Interface contacts:
Residue L114 in the first protein is in contact with residue G18 in the second protein (closest heavy-atom distance 3.9 Å).
Residue F103 in the first protein contacts residue A107 in the second protein (closest heavy-atom distance 4.8 Å).
Residue Y101 in the first protein is in contact with residue Q140 in the second protein (closest heavy-atom distance 3.4 Å).
Residue Y122 in the first protein interacts with residue N136 in the second protein (closest heavy-atom distance 4.4 Å).
Residue Y101 in the first protein contacts residue R138 in the second protein (closest heavy-atom distance 3.6 Å).
Residue T104 in the first protein contacts residue Y109 in the second protein (closest heavy-atom distance 4.1 Å).
Residue F103 in the first protein contacts residue Y109 in the second protein (closest heavy-atom distance 4.6 Å).
Residue T107 in the first protein is in contact with residue R15 in the second protein (closest heavy-atom distance 4.3 Å).
Residue R102 in the first protein is in contact with residue Q140 in the second protein (closest heavy-atom distance 4.7 Å).
Residue Y101 in the first protein interacts with residue F139 in the second protein (closest heavy-atom distance 3.4 Å).
Residue P106 in the first protein is in contact with residue R15 in the second protein (closest heavy-atom distance 3.3 Å).
Residue D110 in the first protein contacts residue R15 in the second protein (closest heavy-atom distance 4.4 Å).
Residue Y111 in the first protein interacts with residue R15 in the second protein (closest heavy-atom distance 4.2 Å).
Residue P120 in the first protein is in contact with residue Q111 in the second protein (closest heavy-atom distance 4.2 Å).
Residue P106 in the first protein contacts residue D22 in the second protein (closest heavy-atom distance 4.6 Å).
Residue P106 in the first protein contacts residue P147 in the second protein (closest heavy-atom distance 4.0 Å).
Residue Q105 in the first protein is in contact with residue F143 in the second protein (closest heavy-atom distance 3.3 Å).
Residue Q105 in the first protein interacts with residue T145 in the second protein (closest heavy-atom distance 3.1 Å).
Residue P106 in the first protein is in contact with residue A144 in the second protein (closest heavy-atom distance 4.1 Å).
Residue F103 in the first protein contacts residue G142 in the second protein (closest heavy-atom distance 2.5 Å).
Residue V112 in the first protein is in contact with residue E87 in the second protein (closest heavy-atom distance 3.3 Å).
Residue Y101 in the first protein contacts residue Y109 in the second protein (closest heavy-atom distance 2.6 Å).
Residue R102 in the first protein is in contact with residue Y109 in the second protein (closest heavy-atom distance 4.2 Å).
Residue Y111 in the first protein is in contact with residue E19 in the second protein (closest heavy-atom distance 4.3 Å).
Residue Y101 in the first protein interacts with residue F110 in the second protein (closest heavy-atom distance 2.6 Å).
Residue V112 in the first protein contacts residue A17 in the second protein (closest heavy-atom distance 3.4 Å).
Residue Q105 in the first protein interacts with residue R15 in the second protein (closest heavy-atom distance 3.9 Å).
Residue V112 in the first protein interacts with residue Y109 in the second protein (closest heavy-atom distance 3.8 Å).
Residue N100 in the first protein interacts with residue Q140 in the second protein (closest heavy-atom distance 4.0 Å).
Residue Q105 in the first protein interacts with residue K104 in the second protein (closest heavy-atom distance 3.2 Å).
Residue F103 in the first protein is in contact with residue R141 in the second protein (closest heavy-atom distance 3.6 Å).
Residue T107 in the first protein contacts residue T145 in the second protein (closest heavy-atom distance 3.9 Å).
Residue S108 in the first protein contacts residue V21 in the second protein (closest heavy-atom distance 3.5 Å).
Residue Y111 in the first protein is in contact with residue K20 in the second protein (closest heavy-atom distance 3.7 Å).
Residue V112 in the first protein is in contact with residue G18 in the second protein (closest heavy-atom distance 4.5 Å).
Residue P106 in the first protein interacts with residue A23 in the second protein (closest heavy-atom distance 4.0 Å).
Residue P120 in the first protein is in contact with residue L85 in the second protein (closest heavy-atom distance 4.4 Å).
Residue V112 in the first protein contacts residue Q111 in the second protein (closest heavy-atom distance 3.6 Å).
Residue Q105 in the first protein interacts with residue A144 in the second protein (closest heavy-atom distance 3.5 Å).
Residue F103 in the first protein is in contact with residue A144 in the second protein (closest heavy-atom distance 4.0 Å).
Residue P106 in the first protein is in contact with residue L146 in the second protein (closest heavy-atom distance 4.8 Å).
Residue N100 in the first protein is in contact with residue R138 in the second protein (closest heavy-atom distance 3.9 Å).
Residue P106 in the first protein is in contact with residue W89 in the second protein (closest heavy-atom distance 1.6 Å).
Residue F103 in the first protein interacts with residue F143 in the second protein (closest heavy-atom distance 3.1 Å).
Residue T107 in the first protein is in contact with residue D22 in the second protein (closest heavy-atom distance 4.2 Å).
Residue P106 in the first protein contacts residue L13 in the second protein (closest heavy-atom distance 4.2 Å).
Residue F103 in the first protein contacts residue Q140 in the second protein (closest heavy-atom distance 4.3 Å).
Residue Y111 in the first protein is in contact with residue A17 in the second protein (closest heavy-atom distance 4.8 Å).
Residue S108 in the first protein is in contact with residue K20 in the second protein (closest heavy-atom distance 3.6 Å).
Residue Y101 in the first protein contacts residue N136 in the second protein (closest heavy-atom distance 4.0 Å).
Residue Q105 in the first protein is in contact with residue W89 in the second protein (closest heavy-atom distance 4.5 Å).
Residue D109 in the first protein is in contact with residue V21 in the second protein (closest heavy-atom distance 4.8 Å).
Residue T104 in the first protein interacts with residue R15 in the second protein (closest heavy-atom distance 4.1 Å).
Residue P106 in the first protein interacts with residue T145 in the second protein (closest heavy-atom distance 3.8 Å).
Residue Y122 in the first protein interacts with residue Q111 in the second protein (closest heavy-atom distance 4.5 Å).
Residue Y101 in the first protein interacts with residue Q111 in the second protein (closest heavy-atom distance 3.4 Å).
Residue S108 in the first protein is in contact with residue D22 in the second protein (closest heavy-atom distance 3.5 Å).
Residue D109 in the first protein interacts with residue R15 in the second protein (closest heavy-atom distance 4.2 Å).
Residue S108 in the first protein interacts with residue R15 in the second protein (closest heavy-atom distance 4.6 Å).
Residue T107 in the first protein interacts with residue L146 in the second protein (closest heavy-atom distance 4.8 Å).

Sequence of the first protein:
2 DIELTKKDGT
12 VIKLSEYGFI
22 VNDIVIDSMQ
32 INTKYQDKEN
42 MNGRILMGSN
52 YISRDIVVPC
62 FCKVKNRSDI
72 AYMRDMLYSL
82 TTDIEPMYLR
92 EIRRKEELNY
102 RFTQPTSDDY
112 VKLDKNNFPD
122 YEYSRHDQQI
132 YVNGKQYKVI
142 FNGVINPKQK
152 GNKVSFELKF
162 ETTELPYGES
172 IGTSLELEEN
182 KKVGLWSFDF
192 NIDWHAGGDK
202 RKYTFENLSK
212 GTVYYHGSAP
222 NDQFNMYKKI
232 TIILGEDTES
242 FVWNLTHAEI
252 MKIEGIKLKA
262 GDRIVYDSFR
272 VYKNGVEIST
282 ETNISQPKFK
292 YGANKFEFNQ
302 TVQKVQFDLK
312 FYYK

Sequence of the second protein:
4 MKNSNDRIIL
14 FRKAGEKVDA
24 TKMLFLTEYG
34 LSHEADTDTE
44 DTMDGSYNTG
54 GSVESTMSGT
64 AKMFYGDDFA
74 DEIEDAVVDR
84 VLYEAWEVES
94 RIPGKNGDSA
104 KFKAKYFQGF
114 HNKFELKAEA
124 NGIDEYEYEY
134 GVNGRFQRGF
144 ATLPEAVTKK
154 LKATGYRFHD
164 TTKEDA

This data describes a binding interaction between two proteins.